Sequence of chain A:
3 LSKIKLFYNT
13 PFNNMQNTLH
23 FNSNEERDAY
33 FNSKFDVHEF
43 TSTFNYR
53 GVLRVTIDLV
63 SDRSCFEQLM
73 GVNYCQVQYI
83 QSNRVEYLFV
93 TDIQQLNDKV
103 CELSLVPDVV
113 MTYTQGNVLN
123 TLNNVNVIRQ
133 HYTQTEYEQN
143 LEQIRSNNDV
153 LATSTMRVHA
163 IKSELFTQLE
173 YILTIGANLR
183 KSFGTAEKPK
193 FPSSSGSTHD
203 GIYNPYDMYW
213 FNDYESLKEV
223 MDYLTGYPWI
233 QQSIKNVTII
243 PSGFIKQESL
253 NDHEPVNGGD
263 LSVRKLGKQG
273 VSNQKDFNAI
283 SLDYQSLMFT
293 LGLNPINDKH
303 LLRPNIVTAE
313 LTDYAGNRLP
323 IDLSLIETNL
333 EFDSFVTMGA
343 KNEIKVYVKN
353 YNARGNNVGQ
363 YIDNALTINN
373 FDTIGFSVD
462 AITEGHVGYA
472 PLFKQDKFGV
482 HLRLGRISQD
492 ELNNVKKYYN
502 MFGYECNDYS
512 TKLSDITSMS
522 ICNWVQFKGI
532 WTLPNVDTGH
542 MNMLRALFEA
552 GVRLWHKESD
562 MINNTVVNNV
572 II

The following describes two proteins that form a bound complex.

Contacts between the two chains:
Residue E144 in chain B is in contact with residue T157 in chain A (closest heavy-atom distance 3.5 Å).
Residue N126 in chain B contacts residue W556 in chain A (closest heavy-atom distance 3.3 Å).
Residue I531 in chain B is in contact with residue N16 in chain A (closest heavy-atom distance 3.4 Å).
Residue N149 in chain B is in contact with residue S156 in chain A (closest heavy-atom distance 3.3 Å).
Residue T539 in chain B is in contact with residue N75 in chain A (closest heavy-atom distance 3.4 Å).
Residue S84 in chain B interacts with residue Q70 in chain A (closest heavy-atom distance 3.2 Å).
Residue L327 in chain B is in contact with residue R159 in chain A (closest heavy-atom distance 3.6 Å).
Residue T539 in chain B interacts with residue V74 in chain A (closest heavy-atom distance 3.3 Å).
Residue Q271 in chain B contacts residue K475 in chain A (closest heavy-atom distance 3.6 Å).
Residue R356 in chain B interacts with residue T157 in chain A (closest heavy-atom distance 3.3 Å).
Residue N125 in chain B is in contact with residue I563 in chain A (closest heavy-atom distance 3.5 Å).
Residue F337 in chain B interacts with residue Q476 in chain A (closest heavy-atom distance 3.4 Å).
Residue S148 in chain B is in contact with residue R159 in chain A (closest heavy-atom distance 3.3 Å).
Residue N536 in chain B contacts residue N11 in chain A (closest heavy-atom distance 3.0 Å).
Residue T339 in chain B is in contact with residue P472 in chain A (closest heavy-atom distance 3.5 Å).
Residue R356 in chain B is in contact with residue S489 in chain A (closest heavy-atom distance 3.6 Å).
Residue E144 in chain B interacts with residue S489 in chain A (closest heavy-atom distance 3.5 Å).
Residue T533 in chain B contacts residue N15 in chain A (closest heavy-atom distance 3.5 Å).
Residue K513 in chain B interacts with residue N565 in chain A (closest heavy-atom distance 3.6 Å).
Residue S511 in chain B contacts residue K498 in chain A (closest heavy-atom distance 3.6 Å).
Residue N126 in chain B contacts residue N564 in chain A (closest heavy-atom distance 3.5 Å).
Residue I531 in chain B contacts residue N15 in chain A (closest heavy-atom distance 2.8 Å).
Residue Q83 in chain B is in contact with residue S66 in chain A (closest heavy-atom distance 3.3 Å).
Residue I204 in chain B contacts residue V468 in chain A (closest heavy-atom distance 3.3 Å).
Residue R356 in chain B contacts residue I488 in chain A (closest heavy-atom distance 2.7 Å).
Residue Y510 in chain B interacts with residue K498 in chain A (closest heavy-atom distance 3.3 Å).
Residue R356 in chain B interacts with residue R487 in chain A (closest heavy-atom distance 2.5 Å).
Residue Y48 in chain B is in contact with residue Q96 in chain A (closest heavy-atom distance 3.4 Å).
Residue D509 in chain B contacts residue K498 in chain A (closest heavy-atom distance 2.6 Å).
Residue D365 in chain B is in contact with residue T314 in chain A (closest heavy-atom distance 2.5 Å).
Residue N354 in chain B is in contact with residue V160 in chain A (closest heavy-atom distance 2.7 Å).
Residue T539 in chain B is in contact with residue V92 in chain A (closest heavy-atom distance 3.0 Å).
Residue S148 in chain B is in contact with residue S156 in chain A (closest heavy-atom distance 2.6 Å).
Residue T539 in chain B interacts with residue T93 in chain A (closest heavy-atom distance 3.2 Å).
Residue R546 in chain B contacts residue N15 in chain A (closest heavy-atom distance 2.6 Å).
Residue D365 in chain B interacts with residue R484 in chain A (closest heavy-atom distance 2.8 Å).
Residue N142 in chain B contacts residue D491 in chain A (closest heavy-atom distance 3.2 Å).
Residue S326 in chain B is in contact with residue R159 in chain A (closest heavy-atom distance 3.3 Å).
Residue N126 in chain B interacts with residue V567 in chain A (closest heavy-atom distance 3.1 Å).
Residue D365 in chain B contacts residue R320 in chain A (closest heavy-atom distance 2.8 Å).
Residue S511 in chain B contacts residue V567 in chain A (closest heavy-atom distance 3.1 Å).
Residue G203 in chain B interacts with residue A471 in chain A (closest heavy-atom distance 3.3 Å).
Residue Y205 in chain B contacts residue G377 in chain A (closest heavy-atom distance 3.4 Å).
Residue Y363 in chain B contacts residue Y316 in chain A (closest heavy-atom distance 3.3 Å).
Residue T512 in chain B contacts residue N565 in chain A (closest heavy-atom distance 3.4 Å).
Residue T539 in chain B interacts with residue D94 in chain A (closest heavy-atom distance 3.5 Å).
Residue N126 in chain B interacts with residue N565 in chain A (closest heavy-atom distance 3.3 Å).
Residue Y208 in chain B is in contact with residue I463 in chain A (closest heavy-atom distance 3.4 Å).
Residue N359 in chain B interacts with residue V160 in chain A (closest heavy-atom distance 3.2 Å).
Residue R49 in chain B interacts with residue Q96 in chain A (closest heavy-atom distance 3.1 Å).
Residue V360 in chain B contacts residue I163 in chain A (closest heavy-atom distance 3.4 Å).
Residue R86 in chain B interacts with residue M72 in chain A (closest heavy-atom distance 3.5 Å).
Residue N126 in chain B interacts with residue D561 in chain A (closest heavy-atom distance 2.9 Å).
Residue L3 in chain B interacts with residue F68 in chain A (closest heavy-atom distance 3.1 Å).
Residue R356 in chain B contacts residue V160 in chain A (closest heavy-atom distance 3.0 Å).
Residue R356 in chain B interacts with residue R159 in chain A (closest heavy-atom distance 3.1 Å).
Residue Q276 in chain B is in contact with residue Q476 in chain A (closest heavy-atom distance 2.7 Å).
Residue K237 in chain B interacts with residue E465 in chain A (closest heavy-atom distance 3.4 Å).
Residue Y208 in chain B contacts residue E465 in chain A (closest heavy-atom distance 3.6 Å).
Residue N126 in chain B interacts with residue M562 in chain A (closest heavy-atom distance 3.1 Å).

Sequence of chain B:
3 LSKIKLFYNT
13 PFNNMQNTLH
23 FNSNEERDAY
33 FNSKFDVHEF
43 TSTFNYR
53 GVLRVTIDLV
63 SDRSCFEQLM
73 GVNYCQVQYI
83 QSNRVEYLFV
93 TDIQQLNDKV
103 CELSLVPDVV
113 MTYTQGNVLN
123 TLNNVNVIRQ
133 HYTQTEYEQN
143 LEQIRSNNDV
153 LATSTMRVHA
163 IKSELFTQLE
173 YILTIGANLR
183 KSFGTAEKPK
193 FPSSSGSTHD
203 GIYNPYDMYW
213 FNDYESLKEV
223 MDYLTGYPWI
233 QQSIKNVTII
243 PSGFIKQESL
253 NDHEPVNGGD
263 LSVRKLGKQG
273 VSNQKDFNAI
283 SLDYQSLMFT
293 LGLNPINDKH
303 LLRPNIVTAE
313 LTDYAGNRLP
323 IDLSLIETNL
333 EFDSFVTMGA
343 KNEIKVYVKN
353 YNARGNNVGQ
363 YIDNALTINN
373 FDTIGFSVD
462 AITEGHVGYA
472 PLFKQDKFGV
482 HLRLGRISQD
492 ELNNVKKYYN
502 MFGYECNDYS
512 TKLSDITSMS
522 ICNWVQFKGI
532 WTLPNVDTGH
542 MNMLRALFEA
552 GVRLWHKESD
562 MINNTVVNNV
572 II